These two protein chains interact to form a complex.

Interface contacts:
Residue G138 in the first protein interacts with residue T3 in the second protein (closest heavy-atom distance 4.0 Å).
Residue T103 in the first protein interacts with residue W2 in the second protein (closest heavy-atom distance 3.4 Å).
Residue G138 in the first protein interacts with residue W2 in the second protein (closest heavy-atom distance 3.8 Å).
Residue P105 in the first protein is in contact with residue W2 in the second protein (closest heavy-atom distance 3.3 Å).
Residue H139 in the first protein interacts with residue W4 in the second protein (closest heavy-atom distance 4.2 Å).
Residue F86 in the first protein interacts with residue W2 in the second protein (closest heavy-atom distance 4.4 Å).
Residue S135 in the first protein is in contact with residue T3 in the second protein (closest heavy-atom distance 3.3 Å).
Residue R104 in the first protein contacts residue F9 in the second protein (closest heavy-atom distance 3.4 Å).
Residue P105 in the first protein interacts with residue A8 in the second protein (closest heavy-atom distance 4.6 Å).
Residue Q116 in the first protein is in contact with residue W4 in the second protein (closest heavy-atom distance 3.8 Å).
Residue L113 in the first protein interacts with residue W4 in the second protein (closest heavy-atom distance 3.7 Å).
Residue R104 in the first protein contacts residue A10 in the second protein (closest heavy-atom distance 4.7 Å).
Residue H139 in the first protein interacts with residue T3 in the second protein (closest heavy-atom distance 3.0 Å).
Residue L134 in the first protein contacts residue W4 in the second protein (closest heavy-atom distance 3.7 Å).
Residue L131 in the first protein interacts with residue W4 in the second protein (closest heavy-atom distance 3.6 Å).
Residue L117 in the first protein is in contact with residue W4 in the second protein (closest heavy-atom distance 3.6 Å).
Residue R104 in the first protein interacts with residue A8 in the second protein (closest heavy-atom distance 3.1 Å).
Residue L142 in the first protein interacts with residue T3 in the second protein (closest heavy-atom distance 3.6 Å).
Residue S135 in the first protein contacts residue W4 in the second protein (closest heavy-atom distance 4.0 Å).
Residue Y110 in the first protein is in contact with residue F9 in the second protein (closest heavy-atom distance 4.0 Å).
Residue F86 in the first protein is in contact with residue T3 in the second protein (closest heavy-atom distance 4.8 Å).
Residue L134 in the first protein contacts residue T3 in the second protein (closest heavy-atom distance 4.4 Å).
Residue T103 in the first protein contacts residue A8 in the second protein (closest heavy-atom distance 4.3 Å).
Residue L134 in the first protein interacts with residue W2 in the second protein (closest heavy-atom distance 4.3 Å).
Residue L113 in the first protein contacts residue W2 in the second protein (closest heavy-atom distance 3.9 Å).
Residue P105 in the first protein is in contact with residue F9 in the second protein (closest heavy-atom distance 3.6 Å).
Residue H139 in the first protein is in contact with residue N5 in the second protein (closest heavy-atom distance 3.1 Å).

Sequence of the first protein:
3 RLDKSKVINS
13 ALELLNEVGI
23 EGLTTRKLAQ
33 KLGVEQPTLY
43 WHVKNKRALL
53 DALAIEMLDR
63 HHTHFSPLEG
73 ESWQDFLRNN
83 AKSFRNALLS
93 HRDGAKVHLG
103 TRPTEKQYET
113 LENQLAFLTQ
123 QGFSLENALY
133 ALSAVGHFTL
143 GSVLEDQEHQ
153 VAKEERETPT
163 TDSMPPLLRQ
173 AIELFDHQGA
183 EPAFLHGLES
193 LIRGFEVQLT

Sequence of the second protein:
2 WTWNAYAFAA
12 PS